Contacts between the two chains:
Residue K74 in the second protein is in contact with residue G179 in the first protein (closest heavy-atom distance 4.3 Å).
Residue A86 in the second protein contacts residue A174 in the first protein (closest heavy-atom distance 4.0 Å).
Residue Y88 in the second protein is in contact with residue A175 in the first protein (closest heavy-atom distance 3.4 Å).
Residue F82 in the second protein contacts residue M177 in the first protein (closest heavy-atom distance 4.3 Å).
Residue P73 in the second protein is in contact with residue M177 in the first protein (closest heavy-atom distance 3.5 Å).
Residue V78 in the second protein contacts residue M177 in the first protein (closest heavy-atom distance 3.7 Å).
Residue H90 in the second protein contacts residue V189 in the first protein (closest heavy-atom distance 4.0 Å).
Residue R151 in the second protein is in contact with residue M177 in the first protein (closest heavy-atom distance 3.4 Å).
Residue K74 in the second protein interacts with residue R176 in the first protein (closest heavy-atom distance 4.5 Å).
Residue L103 in the second protein interacts with residue D178 in the first protein (closest heavy-atom distance 3.2 Å).
Residue G52 in the second protein is in contact with residue R176 in the first protein (closest heavy-atom distance 4.5 Å).
Residue Y88 in the second protein contacts residue V189 in the first protein (closest heavy-atom distance 3.9 Å).
Residue Y85 in the second protein interacts with residue S170 in the first protein (closest heavy-atom distance 4.8 Å).
Residue R48 in the second protein interacts with residue E173 in the first protein (closest heavy-atom distance 3.4 Å).
Residue F82 in the second protein interacts with residue A174 in the first protein (closest heavy-atom distance 4.0 Å).
Residue F99 in the second protein is in contact with residue A180 in the first protein (closest heavy-atom distance 4.7 Å).
Residue M80 in the second protein interacts with residue M177 in the first protein (closest heavy-atom distance 4.3 Å).
Residue R147 in the second protein interacts with residue D178 in the first protein (closest heavy-atom distance 3.5 Å).
Residue P73 in the second protein contacts residue R176 in the first protein (closest heavy-atom distance 4.6 Å).
Residue L87 in the second protein is in contact with residue F171 in the first protein (closest heavy-atom distance 3.9 Å).
Residue F99 in the second protein interacts with residue D178 in the first protein (closest heavy-atom distance 3.8 Å).
Residue Y85 in the second protein contacts residue F171 in the first protein (closest heavy-atom distance 4.1 Å).
Residue L53 in the second protein interacts with residue E173 in the first protein (closest heavy-atom distance 3.8 Å).
Residue F82 in the second protein interacts with residue S170 in the first protein (closest heavy-atom distance 4.4 Å).
Residue L103 in the second protein interacts with residue G179 in the first protein (closest heavy-atom distance 3.9 Å).
Residue A86 in the second protein is in contact with residue S170 in the first protein (closest heavy-atom distance 4.8 Å).
Residue Y88 in the second protein contacts residue D178 in the first protein (closest heavy-atom distance 4.9 Å).
Residue G100 in the second protein contacts residue D178 in the first protein (closest heavy-atom distance 3.0 Å).
Residue N84 in the second protein is in contact with residue S170 in the first protein (closest heavy-atom distance 3.7 Å).
Residue F99 in the second protein interacts with residue K188 in the first protein (closest heavy-atom distance 4.9 Å).
Residue H90 in the second protein interacts with residue K188 in the first protein (closest heavy-atom distance 3.1 Å).
Residue A79 in the second protein is in contact with residue M177 in the first protein (closest heavy-atom distance 4.6 Å).
Residue R147 in the second protein contacts residue A174 in the first protein (closest heavy-atom distance 3.9 Å).
Residue H90 in the second protein interacts with residue P192 in the first protein (closest heavy-atom distance 4.3 Å).
Residue F82 in the second protein interacts with residue E173 in the first protein (closest heavy-atom distance 3.1 Å).
Residue K74 in the second protein contacts residue M177 in the first protein (closest heavy-atom distance 4.2 Å).
Residue L53 in the second protein contacts residue R176 in the first protein (closest heavy-atom distance 5.0 Å).
Residue F99 in the second protein interacts with residue A175 in the first protein (closest heavy-atom distance 4.6 Å).
Residue A51 in the second protein is in contact with residue M177 in the first protein (closest heavy-atom distance 4.0 Å).
Residue R151 in the second protein contacts residue D178 in the first protein (closest heavy-atom distance 4.4 Å).
Residue P89 in the second protein is in contact with residue L193 in the first protein (closest heavy-atom distance 3.9 Å).
Residue P89 in the second protein interacts with residue F171 in the first protein (closest heavy-atom distance 4.4 Å).
Residue N84 in the second protein contacts residue S168 in the first protein (closest heavy-atom distance 4.8 Å).
Residue H90 in the second protein is in contact with residue L193 in the first protein (closest heavy-atom distance 4.8 Å).
Residue Y88 in the second protein contacts residue F171 in the first protein (closest heavy-atom distance 3.9 Å).
Residue L103 in the second protein contacts residue A180 in the first protein (closest heavy-atom distance 3.6 Å).
Residue Y88 in the second protein contacts residue A174 in the first protein (closest heavy-atom distance 3.8 Å).
Residue L53 in the second protein interacts with residue M177 in the first protein (closest heavy-atom distance 3.7 Å).

Sequence of the second protein:
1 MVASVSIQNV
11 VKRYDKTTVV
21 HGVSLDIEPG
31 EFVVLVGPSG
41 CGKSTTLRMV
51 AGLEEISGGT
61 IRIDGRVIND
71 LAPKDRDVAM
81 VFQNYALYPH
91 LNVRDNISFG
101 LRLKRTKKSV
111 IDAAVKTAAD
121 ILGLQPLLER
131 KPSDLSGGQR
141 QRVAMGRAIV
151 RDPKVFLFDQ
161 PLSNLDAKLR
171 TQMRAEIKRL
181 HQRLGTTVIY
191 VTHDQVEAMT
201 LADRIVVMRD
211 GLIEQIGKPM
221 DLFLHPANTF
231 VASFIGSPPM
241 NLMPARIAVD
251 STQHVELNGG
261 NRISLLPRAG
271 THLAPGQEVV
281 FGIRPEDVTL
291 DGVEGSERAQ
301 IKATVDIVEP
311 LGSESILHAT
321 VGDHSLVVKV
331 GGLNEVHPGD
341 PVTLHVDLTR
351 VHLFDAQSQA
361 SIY

These two protein chains interact to form a complex.

Sequence of the first protein:
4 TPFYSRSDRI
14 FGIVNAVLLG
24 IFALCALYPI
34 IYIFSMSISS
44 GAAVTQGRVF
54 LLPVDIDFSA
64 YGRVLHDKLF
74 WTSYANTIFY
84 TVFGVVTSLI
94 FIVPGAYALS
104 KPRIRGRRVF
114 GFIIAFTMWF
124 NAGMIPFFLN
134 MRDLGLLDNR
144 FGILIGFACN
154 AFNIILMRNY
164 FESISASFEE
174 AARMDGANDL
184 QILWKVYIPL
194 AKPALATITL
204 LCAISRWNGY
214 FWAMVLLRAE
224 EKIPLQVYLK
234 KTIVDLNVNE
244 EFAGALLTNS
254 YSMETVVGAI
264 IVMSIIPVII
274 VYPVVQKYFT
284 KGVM